Residue-level contacts at the interface:
Residue R19 in protein 2 interacts with residue E22 in protein 1 (closest heavy-atom distance 4.7 Å).
Residue E15 in protein 2 is in contact with residue R30 in protein 1 (closest heavy-atom distance 3.0 Å).
Residue V23 in protein 2 contacts residue V23 in protein 1 (closest heavy-atom distance 4.6 Å).
Residue R19 in protein 2 contacts residue E26 in protein 1 (closest heavy-atom distance 2.5 Å).
Residue L16 in protein 2 interacts with residue R30 in protein 1 (closest heavy-atom distance 3.2 Å).
Residue R19 in protein 2 is in contact with residue V23 in protein 1 (closest heavy-atom distance 3.2 Å).
Residue E26 in protein 2 interacts with residue L16 in protein 1 (closest heavy-atom distance 2.9 Å).
Residue Y20 in protein 2 contacts residue Y20 in protein 1 (closest heavy-atom distance 4.7 Å).
Residue E15 in protein 2 interacts with residue E26 in protein 1 (closest heavy-atom distance 4.8 Å).
Residue L16 in protein 2 contacts residue L27 in protein 1 (closest heavy-atom distance 3.0 Å).
Residue Y20 in protein 2 contacts residue V23 in protein 1 (closest heavy-atom distance 3.6 Å).
Residue V23 in protein 2 contacts residue L16 in protein 1 (closest heavy-atom distance 3.3 Å).
Residue L16 in protein 2 is in contact with residue V23 in protein 1 (closest heavy-atom distance 3.9 Å).
Residue R30 in protein 2 is in contact with residue R19 in protein 1 (closest heavy-atom distance 4.8 Å).
Residue L27 in protein 2 interacts with residue L16 in protein 1 (closest heavy-atom distance 3.6 Å).
Residue E26 in protein 2 interacts with residue R19 in protein 1 (closest heavy-atom distance 3.0 Å).
Residue R30 in protein 2 interacts with residue L16 in protein 1 (closest heavy-atom distance 3.7 Å).
Residue V23 in protein 2 is in contact with residue R19 in protein 1 (closest heavy-atom distance 3.3 Å).
Residue R19 in protein 2 interacts with residue R30 in protein 1 (closest heavy-atom distance 4.9 Å).
Residue V23 in protein 2 is in contact with residue Y20 in protein 1 (closest heavy-atom distance 4.1 Å).
Residue L16 in protein 2 contacts residue E26 in protein 1 (closest heavy-atom distance 2.8 Å).
Residue R30 in protein 2 contacts residue E15 in protein 1 (closest heavy-atom distance 2.8 Å).

Sequence of protein 2:
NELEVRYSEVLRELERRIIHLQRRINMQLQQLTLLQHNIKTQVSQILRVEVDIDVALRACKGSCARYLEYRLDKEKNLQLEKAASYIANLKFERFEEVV

These two protein chains interact to form a complex.

Sequence of protein 1:
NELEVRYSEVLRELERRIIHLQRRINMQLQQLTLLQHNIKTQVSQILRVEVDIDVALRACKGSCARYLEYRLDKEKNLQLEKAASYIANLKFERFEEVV